Sequence of protein 1:
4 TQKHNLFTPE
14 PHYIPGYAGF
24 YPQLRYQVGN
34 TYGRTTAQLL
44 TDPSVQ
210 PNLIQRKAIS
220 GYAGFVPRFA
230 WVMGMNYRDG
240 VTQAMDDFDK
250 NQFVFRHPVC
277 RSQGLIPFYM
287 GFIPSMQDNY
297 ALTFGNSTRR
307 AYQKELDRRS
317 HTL

Sequence of protein 2:
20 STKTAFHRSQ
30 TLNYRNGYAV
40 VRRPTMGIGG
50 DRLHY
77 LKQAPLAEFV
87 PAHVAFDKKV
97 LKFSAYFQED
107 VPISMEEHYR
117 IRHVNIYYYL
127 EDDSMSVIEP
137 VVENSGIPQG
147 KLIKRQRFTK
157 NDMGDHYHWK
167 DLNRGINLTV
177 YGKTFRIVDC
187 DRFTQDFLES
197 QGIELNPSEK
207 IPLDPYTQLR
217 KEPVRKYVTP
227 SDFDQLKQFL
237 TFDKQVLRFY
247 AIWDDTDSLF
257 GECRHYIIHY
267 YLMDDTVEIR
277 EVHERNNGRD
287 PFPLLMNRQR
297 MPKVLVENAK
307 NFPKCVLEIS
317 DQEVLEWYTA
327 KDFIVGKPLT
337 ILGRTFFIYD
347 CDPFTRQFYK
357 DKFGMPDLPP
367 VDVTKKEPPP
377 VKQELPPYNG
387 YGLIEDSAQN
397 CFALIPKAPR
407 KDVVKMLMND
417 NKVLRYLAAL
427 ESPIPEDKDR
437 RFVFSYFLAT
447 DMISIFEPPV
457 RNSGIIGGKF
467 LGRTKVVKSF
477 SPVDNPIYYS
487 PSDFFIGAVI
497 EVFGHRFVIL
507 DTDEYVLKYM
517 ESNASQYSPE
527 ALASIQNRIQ

Residue-level contacts at the interface:
Residue L255 in protein 2 interacts with residue F254 in protein 1 (closest heavy-atom distance 4.8 Å).
Residue L255 in protein 2 is in contact with residue W230 in protein 1 (closest heavy-atom distance 4.2 Å).
Residue D253 in protein 2 interacts with residue H256 in protein 1 (closest heavy-atom distance 2.8 Å).
Residue S254 in protein 2 interacts with residue F254 in protein 1 (closest heavy-atom distance 4.8 Å).
Residue T341 in protein 2 contacts residue V258 in protein 1 (closest heavy-atom distance 4.9 Å).
Residue D253 in protein 2 is in contact with residue F254 in protein 1 (closest heavy-atom distance 3.5 Å).

The following describes two proteins that form a bound complex.